Sequence of protein 1:
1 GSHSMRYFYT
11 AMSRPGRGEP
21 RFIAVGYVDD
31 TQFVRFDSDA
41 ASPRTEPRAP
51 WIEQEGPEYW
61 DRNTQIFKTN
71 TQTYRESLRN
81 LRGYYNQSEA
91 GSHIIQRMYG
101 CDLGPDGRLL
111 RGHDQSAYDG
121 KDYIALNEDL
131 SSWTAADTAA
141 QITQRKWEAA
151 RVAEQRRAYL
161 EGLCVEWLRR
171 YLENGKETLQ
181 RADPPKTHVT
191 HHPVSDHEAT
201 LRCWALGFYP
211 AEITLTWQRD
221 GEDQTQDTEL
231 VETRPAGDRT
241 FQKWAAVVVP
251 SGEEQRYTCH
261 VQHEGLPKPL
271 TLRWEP

These two protein chains interact to form a complex.

Contacts between the two chains:
Residue N80 in protein 1 is in contact with residue A12 in protein 2 (closest heavy-atom distance 4.3 Å).
Residue R97 in protein 1 interacts with residue E3 in protein 2 (closest heavy-atom distance 2.6 Å).
Residue T73 in protein 1 contacts residue T11 in protein 2 (closest heavy-atom distance 4.6 Å).
Residue K146 in protein 1 interacts with residue Y13 in protein 2 (closest heavy-atom distance 2.9 Å).
Residue Q65 in protein 1 is in contact with residue L5 in protein 2 (closest heavy-atom distance 4.0 Å).
Residue Y7 in protein 1 contacts residue L1 in protein 2 (closest heavy-atom distance 2.8 Å).
Residue R62 in protein 1 interacts with residue P4 in protein 2 (closest heavy-atom distance 4.3 Å).
Residue I66 in protein 1 is in contact with residue L5 in protein 2 (closest heavy-atom distance 3.9 Å).
Residue T73 in protein 1 interacts with residue A12 in protein 2 (closest heavy-atom distance 4.0 Å).
Residue Q96 in protein 1 is in contact with residue Y13 in protein 2 (closest heavy-atom distance 4.5 Å).
Residue F67 in protein 1 is in contact with residue P2 in protein 2 (closest heavy-atom distance 3.7 Å).
Residue Y159 in protein 1 contacts residue P2 in protein 2 (closest heavy-atom distance 3.6 Å).
Residue R62 in protein 1 interacts with residue L1 in protein 2 (closest heavy-atom distance 3.6 Å).
Residue Y171 in protein 1 interacts with residue L1 in protein 2 (closest heavy-atom distance 2.6 Å).
Residue I124 in protein 1 is in contact with residue Y13 in protein 2 (closest heavy-atom distance 4.6 Å).
Residue N63 in protein 1 is in contact with residue P2 in protein 2 (closest heavy-atom distance 3.1 Å).
Residue L81 in protein 1 interacts with residue Y13 in protein 2 (closest heavy-atom distance 3.5 Å).
Residue N70 in protein 1 contacts residue L5 in protein 2 (closest heavy-atom distance 3.9 Å).
Residue T143 in protein 1 interacts with residue Y13 in protein 2 (closest heavy-atom distance 2.8 Å).
Residue L163 in protein 1 contacts residue L1 in protein 2 (closest heavy-atom distance 3.8 Å).
Residue K146 in protein 1 interacts with residue T11 in protein 2 (closest heavy-atom distance 4.1 Å).
Residue R156 in protein 1 is in contact with residue E3 in protein 2 (closest heavy-atom distance 3.3 Å).
Residue Q155 in protein 1 interacts with residue E3 in protein 2 (closest heavy-atom distance 4.2 Å).
Residue Y159 in protein 1 interacts with residue L1 in protein 2 (closest heavy-atom distance 2.5 Å).
Residue Y123 in protein 1 is in contact with residue Y13 in protein 2 (closest heavy-atom distance 3.9 Å).
Residue Y99 in protein 1 is in contact with residue E3 in protein 2 (closest heavy-atom distance 3.0 Å).
Residue R97 in protein 1 contacts residue Y13 in protein 2 (closest heavy-atom distance 4.0 Å).
Residue W147 in protein 1 is in contact with residue Y13 in protein 2 (closest heavy-atom distance 3.9 Å).
Residue Q155 in protein 1 interacts with residue P6 in protein 2 (closest heavy-atom distance 3.9 Å).
Residue S116 in protein 1 interacts with residue Y13 in protein 2 (closest heavy-atom distance 2.7 Å).
Residue S77 in protein 1 interacts with residue A12 in protein 2 (closest heavy-atom distance 3.6 Å).
Residue Y74 in protein 1 contacts residue Y13 in protein 2 (closest heavy-atom distance 3.3 Å).
Residue Y9 in protein 1 contacts residue P2 in protein 2 (closest heavy-atom distance 3.8 Å).
Residue L163 in protein 1 is in contact with residue P4 in protein 2 (closest heavy-atom distance 3.7 Å).
Residue E76 in protein 1 contacts residue A12 in protein 2 (closest heavy-atom distance 3.6 Å).
Residue W147 in protein 1 interacts with residue A12 in protein 2 (closest heavy-atom distance 3.0 Å).
Residue W167 in protein 1 interacts with residue L1 in protein 2 (closest heavy-atom distance 3.4 Å).
Residue N80 in protein 1 contacts residue Y13 in protein 2 (closest heavy-atom distance 3.0 Å).
Residue Y7 in protein 1 interacts with residue P2 in protein 2 (closest heavy-atom distance 3.3 Å).
Residue I95 in protein 1 interacts with residue Y13 in protein 2 (closest heavy-atom distance 3.9 Å).
Residue S77 in protein 1 contacts residue Y13 in protein 2 (closest heavy-atom distance 2.8 Å).
Residue M5 in protein 1 contacts residue L1 in protein 2 (closest heavy-atom distance 4.0 Å).
Residue D114 in protein 1 contacts residue E3 in protein 2 (closest heavy-atom distance 4.7 Å).
Residue V152 in protein 1 is in contact with residue T11 in protein 2 (closest heavy-atom distance 3.8 Å).
Residue Y9 in protein 1 contacts residue E3 in protein 2 (closest heavy-atom distance 4.7 Å).
Residue Y159 in protein 1 contacts residue E3 in protein 2 (closest heavy-atom distance 3.6 Å).
Residue F33 in protein 1 is in contact with residue L1 in protein 2 (closest heavy-atom distance 4.8 Å).
Residue Y59 in protein 1 interacts with residue L1 in protein 2 (closest heavy-atom distance 4.0 Å).
Residue I66 in protein 1 interacts with residue P2 in protein 2 (closest heavy-atom distance 4.1 Å).
Residue N63 in protein 1 contacts residue L1 in protein 2 (closest heavy-atom distance 4.1 Å).
Residue K146 in protein 1 is in contact with residue A12 in protein 2 (closest heavy-atom distance 3.6 Å).
Residue W147 in protein 1 contacts residue T11 in protein 2 (closest heavy-atom distance 3.6 Å).
Residue I66 in protein 1 interacts with residue P4 in protein 2 (closest heavy-atom distance 3.8 Å).
Residue Y99 in protein 1 is in contact with residue P2 in protein 2 (closest heavy-atom distance 3.3 Å).
Residue Y84 in protein 1 contacts residue Y13 in protein 2 (closest heavy-atom distance 2.8 Å).
Residue T73 in protein 1 interacts with residue A10 in protein 2 (closest heavy-atom distance 4.1 Å).
Residue Y159 in protein 1 interacts with residue P4 in protein 2 (closest heavy-atom distance 3.8 Å).
Residue I66 in protein 1 interacts with residue E3 in protein 2 (closest heavy-atom distance 3.5 Å).
Residue T69 in protein 1 contacts residue L5 in protein 2 (closest heavy-atom distance 3.5 Å).
Residue A150 in protein 1 is in contact with residue T11 in protein 2 (closest heavy-atom distance 3.7 Å).

Sequence of protein 2:
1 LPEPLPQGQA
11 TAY